Contacts between the two chains:
Residue F42 in the second protein is in contact with residue V33 in the first protein (closest heavy-atom distance 3.9 Å).
Residue S50 in the second protein contacts residue K44 in the first protein (closest heavy-atom distance 4.5 Å).
Residue M21 in the second protein interacts with residue A7 in the first protein (closest heavy-atom distance 4.9 Å).
Residue I32 in the second protein interacts with residue I22 in the first protein (closest heavy-atom distance 4.6 Å).
Residue M28 in the second protein interacts with residue F11 in the first protein (closest heavy-atom distance 4.6 Å).
Residue A25 in the second protein is in contact with residue F11 in the first protein (closest heavy-atom distance 4.2 Å).
Residue I39 in the second protein interacts with residue W26 in the first protein (closest heavy-atom distance 3.9 Å).
Residue F42 in the second protein contacts residue W26 in the first protein (closest heavy-atom distance 4.2 Å).
Residue A35 in the second protein interacts with residue W26 in the first protein (closest heavy-atom distance 4.8 Å).
Residue Y24 in the second protein interacts with residue K8 in the first protein (closest heavy-atom distance 3.3 Å).
Residue A35 in the second protein contacts residue I22 in the first protein (closest heavy-atom distance 3.7 Å).
Residue V31 in the second protein is in contact with residue Q15 in the first protein (closest heavy-atom distance 4.1 Å).
Residue S47 in the second protein is in contact with residue I37 in the first protein (closest heavy-atom distance 4.4 Å).
Residue T46 in the second protein is in contact with residue V33 in the first protein (closest heavy-atom distance 3.8 Å).
Residue M28 in the second protein interacts with residue L14 in the first protein (closest heavy-atom distance 4.4 Å).
Residue M28 in the second protein contacts residue Q15 in the first protein (closest heavy-atom distance 4.4 Å).
Residue F42 in the second protein is in contact with residue V30 in the first protein (closest heavy-atom distance 4.9 Å).
Residue T46 in the second protein is in contact with residue I37 in the first protein (closest heavy-atom distance 3.5 Å).
Residue K43 in the second protein is in contact with residue V29 in the first protein (closest heavy-atom distance 4.9 Å).
Residue F42 in the second protein contacts residue V29 in the first protein (closest heavy-atom distance 3.8 Å).
Residue K43 in the second protein interacts with residue V33 in the first protein (closest heavy-atom distance 4.4 Å).
Residue M21 in the second protein is in contact with residue F11 in the first protein (closest heavy-atom distance 4.4 Å).
Residue I39 in the second protein interacts with residue A25 in the first protein (closest heavy-atom distance 4.6 Å).
Residue S47 in the second protein interacts with residue K40 in the first protein (closest heavy-atom distance 3.1 Å).
Residue V31 in the second protein interacts with residue I22 in the first protein (closest heavy-atom distance 3.9 Å).
Residue S50 in the second protein is in contact with residue L41 in the first protein (closest heavy-atom distance 4.3 Å).
Residue S50 in the second protein interacts with residue K40 in the first protein (closest heavy-atom distance 3.4 Å).
Residue Y24 in the second protein is in contact with residue F11 in the first protein (closest heavy-atom distance 3.6 Å).
Residue Y24 in the second protein is in contact with residue A7 in the first protein (closest heavy-atom distance 4.9 Å).
Residue S50 in the second protein interacts with residue I37 in the first protein (closest heavy-atom distance 3.2 Å).
Residue A27 in the second protein interacts with residue Q15 in the first protein (closest heavy-atom distance 3.9 Å).
Residue V31 in the second protein interacts with residue T19 in the first protein (closest heavy-atom distance 4.3 Å).
Residue I39 in the second protein interacts with residue V29 in the first protein (closest heavy-atom distance 4.1 Å).
Residue I32 in the second protein interacts with residue A18 in the first protein (closest heavy-atom distance 4.9 Å).
Residue G38 in the second protein is in contact with residue W26 in the first protein (closest heavy-atom distance 4.0 Å).

The following describes two proteins that form a bound complex.

Sequence of the second protein:
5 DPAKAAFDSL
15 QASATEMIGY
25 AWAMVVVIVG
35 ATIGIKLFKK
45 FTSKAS

Sequence of the first protein:
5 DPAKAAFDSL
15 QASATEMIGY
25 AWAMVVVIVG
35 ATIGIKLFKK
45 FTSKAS